Sequence of chain A:
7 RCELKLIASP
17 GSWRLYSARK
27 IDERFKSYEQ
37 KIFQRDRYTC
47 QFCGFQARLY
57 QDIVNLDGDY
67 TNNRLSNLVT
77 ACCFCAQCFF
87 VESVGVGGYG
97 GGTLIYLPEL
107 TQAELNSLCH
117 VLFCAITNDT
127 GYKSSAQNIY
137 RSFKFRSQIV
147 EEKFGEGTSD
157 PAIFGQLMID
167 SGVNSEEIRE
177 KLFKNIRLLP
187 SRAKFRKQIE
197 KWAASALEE

The following describes two proteins that form a bound complex.

Interface contacts:
Residue E105 in chain A is in contact with residue R142 in chain B (closest heavy-atom distance 2.4 Å).
Residue Y128 in chain A is in contact with residue F51 in chain B (closest heavy-atom distance 3.8 Å).
Residue G50 in chain A contacts residue S131 in chain B (closest heavy-atom distance 3.7 Å).
Residue R7 in chain A contacts residue N134 in chain B (closest heavy-atom distance 3.3 Å).
Residue E110 in chain A interacts with residue R142 in chain B (closest heavy-atom distance 3.9 Å).
Residue E204 in chain A contacts residue T126 in chain B (closest heavy-atom distance 3.8 Å).
Residue S113 in chain A interacts with residue N134 in chain B (closest heavy-atom distance 4.0 Å).
Residue F51 in chain A is in contact with residue Y128 in chain B (closest heavy-atom distance 4.2 Å).
Residue F139 in chain A is in contact with residue L106 in chain B (closest heavy-atom distance 4.0 Å).
Residue W198 in chain A interacts with residue Y128 in chain B (closest heavy-atom distance 3.7 Å).
Residue I135 in chain A interacts with residue L114 in chain B (closest heavy-atom distance 4.4 Å).
Residue S113 in chain A contacts residue I135 in chain B (closest heavy-atom distance 3.4 Å).
Residue L106 in chain A is in contact with residue R142 in chain B (closest heavy-atom distance 3.2 Å).
Residue F139 in chain A is in contact with residue E105 in chain B (closest heavy-atom distance 3.6 Å).
Residue F51 in chain A is in contact with residue S131 in chain B (closest heavy-atom distance 3.5 Å).
Residue P104 in chain A contacts residue P104 in chain B (closest heavy-atom distance 4.4 Å).
Residue S131 in chain A interacts with residue R7 in chain B (closest heavy-atom distance 4.1 Å).
Residue N134 in chain A contacts residue R7 in chain B (closest heavy-atom distance 3.6 Å).
Residue E105 in chain A contacts residue I145 in chain B (closest heavy-atom distance 3.1 Å).
Residue V117 in chain A is in contact with residue S131 in chain B (closest heavy-atom distance 4.3 Å).
Residue S113 in chain A contacts residue S131 in chain B (closest heavy-atom distance 4.3 Å).
Residue L114 in chain A interacts with residue L114 in chain B (closest heavy-atom distance 3.6 Å).
Residue A202 in chain A interacts with residue Y128 in chain B (closest heavy-atom distance 3.6 Å).
Residue V117 in chain A is in contact with residue V117 in chain B (closest heavy-atom distance 4.1 Å).
Residue E110 in chain A is in contact with residue S138 in chain B (closest heavy-atom distance 3.2 Å).
Residue H116 in chain A interacts with residue Y128 in chain B (closest heavy-atom distance 3.6 Å).
Residue S131 in chain A interacts with residue S113 in chain B (closest heavy-atom distance 3.2 Å).
Residue S131 in chain A is in contact with residue C49 in chain B (closest heavy-atom distance 3.7 Å).
Residue R7 in chain A contacts residue S138 in chain B (closest heavy-atom distance 4.3 Å).
Residue E204 in chain A is in contact with residue N124 in chain B (closest heavy-atom distance 3.8 Å).
Residue A121 in chain A interacts with residue V117 in chain B (closest heavy-atom distance 4.3 Å).
Residue L103 in chain A is in contact with residue E105 in chain B (closest heavy-atom distance 3.5 Å).
Residue V117 in chain A interacts with residue I135 in chain B (closest heavy-atom distance 3.8 Å).
Residue V117 in chain A is in contact with residue L114 in chain B (closest heavy-atom distance 4.3 Å).
Residue I135 in chain A interacts with residue E110 in chain B (closest heavy-atom distance 3.5 Å).
Residue Y128 in chain A is in contact with residue H116 in chain B (closest heavy-atom distance 4.0 Å).
Residue G50 in chain A is in contact with residue S130 in chain B (closest heavy-atom distance 3.5 Å).
Residue Y128 in chain A is in contact with residue V117 in chain B (closest heavy-atom distance 3.4 Å).
Residue A202 in chain A interacts with residue T126 in chain B (closest heavy-atom distance 3.2 Å).
Residue Q52 in chain A is in contact with residue S130 in chain B (closest heavy-atom distance 4.2 Å).
Residue L203 in chain A interacts with residue T126 in chain B (closest heavy-atom distance 3.8 Å).
Residue A199 in chain A contacts residue Y128 in chain B (closest heavy-atom distance 4.0 Å).
Residue E105 in chain A interacts with residue E105 in chain B (closest heavy-atom distance 2.6 Å).
Residue C49 in chain A is in contact with residue S131 in chain B (closest heavy-atom distance 3.8 Å).
Residue Y128 in chain A interacts with residue S113 in chain B (closest heavy-atom distance 4.4 Å).
Residue L106 in chain A contacts residue E105 in chain B (closest heavy-atom distance 3.5 Å).
Residue L106 in chain A contacts residue F139 in chain B (closest heavy-atom distance 4.3 Å).
Residue L114 in chain A is in contact with residue I135 in chain B (closest heavy-atom distance 3.6 Å).
Residue P104 in chain A interacts with residue E105 in chain B (closest heavy-atom distance 3.1 Å).
Residue V117 in chain A contacts residue L118 in chain B (closest heavy-atom distance 3.6 Å).
Residue R142 in chain A contacts residue E105 in chain B (closest heavy-atom distance 3.7 Å).
Residue E105 in chain A interacts with residue Y102 in chain B (closest heavy-atom distance 3.0 Å).
Residue I135 in chain A contacts residue S113 in chain B (closest heavy-atom distance 4.4 Å).
Residue L118 in chain A interacts with residue L114 in chain B (closest heavy-atom distance 4.2 Å).
Residue S130 in chain A is in contact with residue R7 in chain B (closest heavy-atom distance 4.0 Å).
Residue C120 in chain A contacts residue Y128 in chain B (closest heavy-atom distance 3.6 Å).
Residue E105 in chain A contacts residue L103 in chain B (closest heavy-atom distance 4.2 Å).
Residue E204 in chain A contacts residue D125 in chain B (closest heavy-atom distance 4.0 Å).
Residue R142 in chain A contacts residue P104 in chain B (closest heavy-atom distance 4.3 Å).
Residue S138 in chain A contacts residue E110 in chain B (closest heavy-atom distance 3.4 Å).

Sequence of chain B:
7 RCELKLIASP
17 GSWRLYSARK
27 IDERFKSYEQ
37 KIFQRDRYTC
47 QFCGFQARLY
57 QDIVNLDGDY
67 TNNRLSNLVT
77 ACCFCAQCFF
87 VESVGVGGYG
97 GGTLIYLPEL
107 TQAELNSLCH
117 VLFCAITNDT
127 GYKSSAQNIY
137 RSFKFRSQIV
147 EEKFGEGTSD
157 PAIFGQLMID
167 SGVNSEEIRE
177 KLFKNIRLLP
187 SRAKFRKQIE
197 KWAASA